The following describes two proteins that form a bound complex.

Sequence of the first protein:
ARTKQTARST

Sequence of the second protein:
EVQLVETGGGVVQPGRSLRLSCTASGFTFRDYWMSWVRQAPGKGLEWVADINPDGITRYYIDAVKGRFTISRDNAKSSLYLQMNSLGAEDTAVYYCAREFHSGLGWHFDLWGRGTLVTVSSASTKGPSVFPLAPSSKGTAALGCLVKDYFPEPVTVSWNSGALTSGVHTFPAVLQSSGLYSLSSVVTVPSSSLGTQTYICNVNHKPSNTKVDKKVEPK

Interface contacts:
Residue D62 in the second protein is in contact with residue K4 in the first protein (closest heavy-atom distance 3.3 Å).
Residue Y59 in the second protein contacts residue A7 in the first protein (closest heavy-atom distance 3.4 Å).
Residue Y60 in the second protein interacts with residue K4 in the first protein (closest heavy-atom distance 4.5 Å).